Sequence of the first protein:
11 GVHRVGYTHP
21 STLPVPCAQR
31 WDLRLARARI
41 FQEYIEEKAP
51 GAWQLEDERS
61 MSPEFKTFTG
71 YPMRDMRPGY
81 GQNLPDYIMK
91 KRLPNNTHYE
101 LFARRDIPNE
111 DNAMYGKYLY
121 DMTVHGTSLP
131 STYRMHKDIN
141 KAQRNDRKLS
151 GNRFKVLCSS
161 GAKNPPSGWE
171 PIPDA

Residue-level contacts at the interface:
Residue F102 in the first protein interacts with residue N112 in the second protein (closest heavy-atom distance 3.4 Å).
Residue P85 in the first protein contacts residue Q50 in the second protein (closest heavy-atom distance 3.7 Å).
Residue K66 in the first protein interacts with residue K145 in the second protein (closest heavy-atom distance 2.9 Å).
Residue Y99 in the first protein contacts residue Y32 in the second protein (closest heavy-atom distance 3.7 Å).
Residue N83 in the first protein contacts residue Q50 in the second protein (closest heavy-atom distance 3.0 Å).
Residue K48 in the first protein contacts residue D52 in the second protein (closest heavy-atom distance 3.1 Å).
Residue E47 in the first protein interacts with residue E53 in the second protein (closest heavy-atom distance 3.9 Å).
Residue D106 in the first protein contacts residue R94 in the second protein (closest heavy-atom distance 3.4 Å).
Residue I88 in the first protein interacts with residue R46 in the second protein (closest heavy-atom distance 3.7 Å).
Residue Y44 in the first protein contacts residue E53 in the second protein (closest heavy-atom distance 3.0 Å).
Residue L93 in the first protein contacts residue C39 in the second protein (closest heavy-atom distance 3.9 Å).
Residue P94 in the first protein is in contact with residue Y86 in the second protein (closest heavy-atom distance 3.5 Å).
Residue V156 in the first protein contacts residue I13 in the second protein (closest heavy-atom distance 3.6 Å).
Residue P108 in the first protein contacts residue T22 in the second protein (closest heavy-atom distance 3.5 Å).
Residue S131 in the first protein interacts with residue D16 in the second protein (closest heavy-atom distance 2.7 Å).
Residue R134 in the first protein is in contact with residue D16 in the second protein (closest heavy-atom distance 3.5 Å).
Residue K137 in the first protein is in contact with residue G14 in the second protein (closest heavy-atom distance 3.9 Å).
Residue P108 in the first protein contacts residue L26 in the second protein (closest heavy-atom distance 3.6 Å).
Residue D106 in the first protein interacts with residue N112 in the second protein (closest heavy-atom distance 3.6 Å).
Residue I88 in the first protein contacts residue S43 in the second protein (closest heavy-atom distance 3.6 Å).
Residue F102 in the first protein is in contact with residue R29 in the second protein (closest heavy-atom distance 3.5 Å).
Residue I107 in the first protein is in contact with residue R29 in the second protein (closest heavy-atom distance 3.8 Å).
Residue L93 in the first protein interacts with residue W40 in the second protein (closest heavy-atom distance 3.5 Å).
Residue Q82 in the first protein is in contact with residue R46 in the second protein (closest heavy-atom distance 3.1 Å).
Residue Y133 in the first protein interacts with residue Q15 in the second protein (closest heavy-atom distance 3.5 Å).
Residue Y133 in the first protein interacts with residue V17 in the second protein (closest heavy-atom distance 3.7 Å).
Residue P94 in the first protein is in contact with residue F36 in the second protein (closest heavy-atom distance 3.9 Å).
Residue D106 in the first protein contacts residue R29 in the second protein (closest heavy-atom distance 3.2 Å).
Residue Y99 in the first protein contacts residue Y86 in the second protein (closest heavy-atom distance 3.6 Å).
Residue M73 in the first protein interacts with residue L161 in the second protein (closest heavy-atom distance 3.3 Å).
Residue A103 in the first protein interacts with residue R29 in the second protein (closest heavy-atom distance 3.4 Å).
Residue R105 in the first protein contacts residue Y110 in the second protein (closest heavy-atom distance 3.7 Å).
Residue N95 in the first protein is in contact with residue F36 in the second protein (closest heavy-atom distance 3.3 Å).
Residue K155 in the first protein contacts residue R11 in the second protein (closest heavy-atom distance 3.7 Å).
Residue I107 in the first protein contacts residue R94 in the second protein (closest heavy-atom distance 3.5 Å).
Residue Y99 in the first protein interacts with residue F36 in the second protein (closest heavy-atom distance 3.6 Å).
Residue F41 in the first protein interacts with residue I166 in the second protein (closest heavy-atom distance 3.6 Å).
Residue Y133 in the first protein interacts with residue P18 in the second protein (closest heavy-atom distance 3.8 Å).
Residue P85 in the first protein is in contact with residue L51 in the second protein (closest heavy-atom distance 3.9 Å).
Residue T69 in the first protein contacts residue Q157 in the second protein (closest heavy-atom distance 2.7 Å).
Residue P108 in the first protein contacts residue R94 in the second protein (closest heavy-atom distance 3.4 Å).
Residue M73 in the first protein is in contact with residue N153 in the second protein (closest heavy-atom distance 3.6 Å).
Residue K137 in the first protein is in contact with residue Q15 in the second protein (closest heavy-atom distance 2.9 Å).
Residue I107 in the first protein is in contact with residue L26 in the second protein (closest heavy-atom distance 3.8 Å).
Residue K91 in the first protein is in contact with residue S43 in the second protein (closest heavy-atom distance 3.9 Å).
Residue P85 in the first protein interacts with residue A47 in the second protein (closest heavy-atom distance 3.8 Å).
Residue E100 in the first protein is in contact with residue F36 in the second protein (closest heavy-atom distance 3.3 Å).
Residue P94 in the first protein is in contact with residue C39 in the second protein (closest heavy-atom distance 3.5 Å).
Residue E110 in the first protein is in contact with residue Y95 in the second protein (closest heavy-atom distance 2.6 Å).
Residue M89 in the first protein interacts with residue A47 in the second protein (closest heavy-atom distance 3.5 Å).
Residue P108 in the first protein interacts with residue V25 in the second protein (closest heavy-atom distance 3.6 Å).
Residue I88 in the first protein contacts residue A47 in the second protein (closest heavy-atom distance 3.8 Å).
Residue T69 in the first protein contacts residue K154 in the second protein (closest heavy-atom distance 3.7 Å).
Residue R134 in the first protein is in contact with residue G14 in the second protein (closest heavy-atom distance 3.4 Å).
Residue T67 in the first protein is in contact with residue H150 in the second protein (closest heavy-atom distance 3.3 Å).
Residue Y71 in the first protein interacts with residue Q157 in the second protein (closest heavy-atom distance 3.3 Å).
Residue K155 in the first protein interacts with residue I13 in the second protein (closest heavy-atom distance 4.0 Å).
Residue M73 in the first protein interacts with residue L156 in the second protein (closest heavy-atom distance 3.9 Å).
Residue Y133 in the first protein is in contact with residue D16 in the second protein (closest heavy-atom distance 3.1 Å).
Residue Y71 in the first protein interacts with residue L161 in the second protein (closest heavy-atom distance 3.5 Å).

The following describes two proteins that form a bound complex.

Sequence of the second protein:
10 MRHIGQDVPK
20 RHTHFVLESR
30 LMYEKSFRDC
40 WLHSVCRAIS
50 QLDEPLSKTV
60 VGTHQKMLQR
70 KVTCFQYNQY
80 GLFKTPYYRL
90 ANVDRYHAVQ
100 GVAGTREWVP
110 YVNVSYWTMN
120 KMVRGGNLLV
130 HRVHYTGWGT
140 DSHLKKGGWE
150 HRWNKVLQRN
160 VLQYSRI